These two protein chains interact to form a complex.

Interface contacts:
Residue N872 in chain A is in contact with residue K137 in chain B (closest heavy-atom distance 3.5 Å).
Residue E440 in chain A interacts with residue T35 in chain B (closest heavy-atom distance 3.7 Å).
Residue V881 in chain A interacts with residue D49 in chain B (closest heavy-atom distance 3.6 Å).
Residue E779 in chain A interacts with residue F5 in chain B (closest heavy-atom distance 3.4 Å).
Residue S674 in chain A is in contact with residue Q8 in chain B (closest heavy-atom distance 3.5 Å).
Residue T882 in chain A contacts residue K26 in chain B (closest heavy-atom distance 3.1 Å).
Residue S675 in chain A is in contact with residue S62 in chain B (closest heavy-atom distance 3.6 Å).
Residue Y516 in chain A interacts with residue H38 in chain B (closest heavy-atom distance 3.5 Å).
Residue E779 in chain A contacts residue N70 in chain B (closest heavy-atom distance 3.1 Å).
Residue I879 in chain A is in contact with residue L106 in chain B (closest heavy-atom distance 3.4 Å).
Residue I879 in chain A is in contact with residue V134 in chain B (closest heavy-atom distance 3.2 Å).
Residue I443 in chain A interacts with residue S33 in chain B (closest heavy-atom distance 3.4 Å).
Residue S675 in chain A is in contact with residue T63 in chain B (closest heavy-atom distance 3.5 Å).
Residue N827 in chain A interacts with residue T123 in chain B (closest heavy-atom distance 3.2 Å).
Residue E886 in chain A is in contact with residue K26 in chain B (closest heavy-atom distance 3.4 Å).
Residue E442 in chain A interacts with residue T35 in chain B (closest heavy-atom distance 3.2 Å).
Residue G875 in chain A is in contact with residue A138 in chain B (closest heavy-atom distance 3.7 Å).
Residue I879 in chain A contacts residue A133 in chain B (closest heavy-atom distance 3.8 Å).
Residue I443 in chain A interacts with residue K34 in chain B (closest heavy-atom distance 2.9 Å).
Residue Q677 in chain A contacts residue S10 in chain B (closest heavy-atom distance 3.4 Å).
Residue Q777 in chain A contacts residue I71 in chain B (closest heavy-atom distance 3.6 Å).
Residue L610 in chain A is in contact with residue H40 in chain B (closest heavy-atom distance 3.1 Å).
Residue Q877 in chain A interacts with residue I136 in chain B (closest heavy-atom distance 2.7 Å).
Residue E830 in chain A interacts with residue F17 in chain B (closest heavy-atom distance 3.4 Å).
Residue E441 in chain A interacts with residue T35 in chain B (closest heavy-atom distance 2.7 Å).
Residue Q613 in chain A contacts residue H38 in chain B (closest heavy-atom distance 3.6 Å).
Residue P612 in chain A is in contact with residue H38 in chain B (closest heavy-atom distance 3.5 Å).
Residue F722 in chain A is in contact with residue A11 in chain B (closest heavy-atom distance 3.6 Å).
Residue E676 in chain A contacts residue H40 in chain B (closest heavy-atom distance 3.4 Å).
Residue T828 in chain A contacts residue R73 in chain B (closest heavy-atom distance 3.7 Å).
Residue T607 in chain A interacts with residue H40 in chain B (closest heavy-atom distance 3.7 Å).
Residue H608 in chain A contacts residue H40 in chain B (closest heavy-atom distance 3.2 Å).
Residue W673 in chain A contacts residue H40 in chain B (closest heavy-atom distance 3.7 Å).
Residue G875 in chain A interacts with residue I136 in chain B (closest heavy-atom distance 3.7 Å).
Residue N827 in chain A interacts with residue R73 in chain B (closest heavy-atom distance 3.0 Å).
Residue E442 in chain A contacts residue K34 in chain B (closest heavy-atom distance 3.5 Å).
Residue E676 in chain A interacts with residue A41 in chain B (closest heavy-atom distance 2.7 Å).
Residue E442 in chain A contacts residue K42 in chain B (closest heavy-atom distance 2.5 Å).
Residue G875 in chain A contacts residue K137 in chain B (closest heavy-atom distance 3.8 Å).
Residue S611 in chain A contacts residue H38 in chain B (closest heavy-atom distance 2.5 Å).
Residue S725 in chain A contacts residue R13 in chain B (closest heavy-atom distance 3.8 Å).
Residue R878 in chain A contacts residue V134 in chain B (closest heavy-atom distance 3.8 Å).
Residue N827 in chain A interacts with residue D75 in chain B (closest heavy-atom distance 2.9 Å).
Residue E517 in chain A contacts residue H38 in chain B (closest heavy-atom distance 2.9 Å).
Residue S675 in chain A interacts with residue S10 in chain B (closest heavy-atom distance 3.7 Å).
Residue R876 in chain A contacts residue I136 in chain B (closest heavy-atom distance 3.3 Å).
Residue E445 in chain A interacts with residue T32 in chain B (closest heavy-atom distance 3.0 Å).
Residue P829 in chain A is in contact with residue R73 in chain B (closest heavy-atom distance 3.5 Å).
Residue K871 in chain A interacts with residue K137 in chain B (closest heavy-atom distance 3.1 Å).
Residue Q777 in chain A contacts residue R73 in chain B (closest heavy-atom distance 3.2 Å).
Residue F722 in chain A contacts residue Q8 in chain B (closest heavy-atom distance 3.6 Å).
Residue P612 in chain A is in contact with residue G39 in chain B (closest heavy-atom distance 3.6 Å).
Residue Q777 in chain A interacts with residue N70 in chain B (closest heavy-atom distance 3.7 Å).
Residue V881 in chain A contacts residue I50 in chain B (closest heavy-atom distance 3.3 Å).
Residue S675 in chain A contacts residue Q8 in chain B (closest heavy-atom distance 3.7 Å).
Residue E445 in chain A interacts with residue S31 in chain B (closest heavy-atom distance 3.4 Å).
Residue Q877 in chain A contacts residue A135 in chain B (closest heavy-atom distance 3.4 Å).
Residue E790 in chain A is in contact with residue R13 in chain B (closest heavy-atom distance 3.5 Å).
Residue S674 in chain A is in contact with residue S10 in chain B (closest heavy-atom distance 3.7 Å).
Residue Q777 in chain A is in contact with residue K72 in chain B (closest heavy-atom distance 3.3 Å).

Sequence of chain B:
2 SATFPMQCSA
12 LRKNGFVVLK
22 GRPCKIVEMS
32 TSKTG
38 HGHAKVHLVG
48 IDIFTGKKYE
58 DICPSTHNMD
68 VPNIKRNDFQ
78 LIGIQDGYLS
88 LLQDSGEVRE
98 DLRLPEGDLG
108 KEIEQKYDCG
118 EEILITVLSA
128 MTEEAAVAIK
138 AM

Sequence of chain A:
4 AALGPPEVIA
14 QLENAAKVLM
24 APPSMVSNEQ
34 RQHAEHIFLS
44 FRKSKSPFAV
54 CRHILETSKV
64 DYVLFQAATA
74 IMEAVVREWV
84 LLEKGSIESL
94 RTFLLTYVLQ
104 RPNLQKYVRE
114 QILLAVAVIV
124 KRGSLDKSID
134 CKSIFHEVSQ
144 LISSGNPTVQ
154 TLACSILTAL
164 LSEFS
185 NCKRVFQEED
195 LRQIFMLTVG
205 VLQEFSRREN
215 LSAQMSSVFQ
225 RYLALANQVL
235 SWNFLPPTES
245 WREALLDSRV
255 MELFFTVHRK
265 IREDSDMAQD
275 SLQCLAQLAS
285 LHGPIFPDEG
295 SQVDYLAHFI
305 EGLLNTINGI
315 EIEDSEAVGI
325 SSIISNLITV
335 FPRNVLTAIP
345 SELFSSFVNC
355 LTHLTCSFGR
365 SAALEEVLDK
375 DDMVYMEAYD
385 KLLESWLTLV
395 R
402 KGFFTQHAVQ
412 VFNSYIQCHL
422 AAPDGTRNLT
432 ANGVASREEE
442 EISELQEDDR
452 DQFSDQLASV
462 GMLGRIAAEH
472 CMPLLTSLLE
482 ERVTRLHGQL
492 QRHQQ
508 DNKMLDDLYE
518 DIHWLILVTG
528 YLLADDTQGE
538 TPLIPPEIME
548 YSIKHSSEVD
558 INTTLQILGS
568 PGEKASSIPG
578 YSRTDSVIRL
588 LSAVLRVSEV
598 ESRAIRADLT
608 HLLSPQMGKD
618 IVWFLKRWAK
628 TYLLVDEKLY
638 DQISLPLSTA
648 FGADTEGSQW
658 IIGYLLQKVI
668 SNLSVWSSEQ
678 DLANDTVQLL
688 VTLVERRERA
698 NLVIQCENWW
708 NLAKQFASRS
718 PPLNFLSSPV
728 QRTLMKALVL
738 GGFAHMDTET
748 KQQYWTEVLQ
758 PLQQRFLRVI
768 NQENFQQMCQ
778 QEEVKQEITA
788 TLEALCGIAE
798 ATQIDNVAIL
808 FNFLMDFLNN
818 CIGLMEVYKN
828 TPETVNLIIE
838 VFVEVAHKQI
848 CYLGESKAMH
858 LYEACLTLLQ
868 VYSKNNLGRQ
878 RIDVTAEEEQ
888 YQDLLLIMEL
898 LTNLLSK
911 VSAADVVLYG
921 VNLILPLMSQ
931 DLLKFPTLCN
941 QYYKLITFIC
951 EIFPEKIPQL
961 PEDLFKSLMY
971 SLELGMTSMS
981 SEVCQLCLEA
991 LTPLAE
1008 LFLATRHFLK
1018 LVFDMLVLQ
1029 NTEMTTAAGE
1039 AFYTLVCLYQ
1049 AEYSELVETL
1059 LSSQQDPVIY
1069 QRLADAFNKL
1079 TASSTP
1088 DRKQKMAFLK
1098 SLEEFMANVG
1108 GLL